Interface contacts:
Residue D1411 in the first protein is in contact with residue N4 in the second protein (closest heavy-atom distance 4.1 Å).
Residue V1361 in the first protein contacts residue S14 in the second protein (closest heavy-atom distance 4.2 Å).
Residue A345 in the first protein contacts residue S2 in the second protein (closest heavy-atom distance 3.7 Å).
Residue H1424 in the first protein contacts residue V20 in the second protein (closest heavy-atom distance 3.8 Å).
Residue A345 in the first protein interacts with residue Y3 in the second protein (closest heavy-atom distance 3.5 Å).
Residue K1362 in the first protein is in contact with residue S15 in the second protein (closest heavy-atom distance 3.7 Å).
Residue S381 in the first protein interacts with residue Y3 in the second protein (closest heavy-atom distance 3.2 Å).
Residue R1426 in the first protein is in contact with residue S14 in the second protein (closest heavy-atom distance 3.7 Å).
Residue F1425 in the first protein interacts with residue H19 in the second protein (closest heavy-atom distance 3.2 Å).
Residue A1409 in the first protein contacts residue I6 in the second protein (closest heavy-atom distance 4.3 Å).
Residue L1412 in the first protein is in contact with residue G5 in the second protein (closest heavy-atom distance 3.7 Å).
Residue N343 in the first protein is in contact with residue S2 in the second protein (closest heavy-atom distance 3.1 Å).
Residue N344 in the first protein is in contact with residue S2 in the second protein (closest heavy-atom distance 2.9 Å).
Residue E353 in the first protein contacts residue K9 in the second protein (closest heavy-atom distance 4.3 Å).
Residue L1406 in the first protein is in contact with residue Q21 in the second protein (closest heavy-atom distance 3.4 Å).
Residue N343 in the first protein interacts with residue L8 in the second protein (closest heavy-atom distance 4.0 Å).
Residue A1427 in the first protein contacts residue H19 in the second protein (closest heavy-atom distance 3.3 Å).
Residue P347 in the first protein interacts with residue Y3 in the second protein (closest heavy-atom distance 3.6 Å).
Residue D1411 in the first protein interacts with residue I6 in the second protein (closest heavy-atom distance 3.7 Å).
Residue T1365 in the first protein is in contact with residue S15 in the second protein (closest heavy-atom distance 3.3 Å).
Residue R380 in the first protein contacts residue N4 in the second protein (closest heavy-atom distance 3.2 Å).
Residue F1425 in the first protein contacts residue S23 in the second protein (closest heavy-atom distance 3.6 Å).
Residue T1430 in the first protein interacts with residue S17 in the second protein (closest heavy-atom distance 3.1 Å).
Residue T1423 in the first protein is in contact with residue S23 in the second protein (closest heavy-atom distance 2.9 Å).
Residue R1426 in the first protein contacts residue L8 in the second protein (closest heavy-atom distance 3.4 Å).
Residue I1422 in the first protein contacts residue S23 in the second protein (closest heavy-atom distance 3.1 Å).
Residue R1426 in the first protein is in contact with residue V20 in the second protein (closest heavy-atom distance 4.0 Å).
Residue K1362 in the first protein is in contact with residue S14 in the second protein (closest heavy-atom distance 3.4 Å).
Residue T1423 in the first protein is in contact with residue R22 in the second protein (closest heavy-atom distance 4.0 Å).
Residue P354 in the first protein interacts with residue K9 in the second protein (closest heavy-atom distance 3.3 Å).
Residue R1426 in the first protein is in contact with residue H19 in the second protein (closest heavy-atom distance 3.8 Å).
Residue S381 in the first protein is in contact with residue N4 in the second protein (closest heavy-atom distance 3.6 Å).
Residue G1428 in the first protein is in contact with residue T16 in the second protein (closest heavy-atom distance 3.3 Å).
Residue G1428 in the first protein is in contact with residue S15 in the second protein (closest heavy-atom distance 4.2 Å).
Residue K1362 in the first protein is in contact with residue G13 in the second protein (closest heavy-atom distance 3.3 Å).
Residue F1425 in the first protein contacts residue V20 in the second protein (closest heavy-atom distance 3.4 Å).
Residue A1427 in the first protein contacts residue S17 in the second protein (closest heavy-atom distance 3.3 Å).
Residue F352 in the first protein is in contact with residue S10 in the second protein (closest heavy-atom distance 3.7 Å).
Residue V1361 in the first protein contacts residue T16 in the second protein (closest heavy-atom distance 3.7 Å).
Residue R1426 in the first protein is in contact with residue T16 in the second protein (closest heavy-atom distance 3.8 Å).
Residue H1424 in the first protein contacts residue I6 in the second protein (closest heavy-atom distance 3.5 Å).
Residue H1424 in the first protein contacts residue Q21 in the second protein (closest heavy-atom distance 3.4 Å).
Residue H1424 in the first protein is in contact with residue S23 in the second protein (closest heavy-atom distance 4.1 Å).
Residue A1427 in the first protein contacts residue T16 in the second protein (closest heavy-atom distance 3.4 Å).
Residue R1426 in the first protein contacts residue G18 in the second protein (closest heavy-atom distance 4.3 Å).
Residue E382 in the first protein interacts with residue Y3 in the second protein (closest heavy-atom distance 3.1 Å).
Residue F1425 in the first protein is in contact with residue Q21 in the second protein (closest heavy-atom distance 2.8 Å).
Residue A1427 in the first protein contacts residue G18 in the second protein (closest heavy-atom distance 4.4 Å).
Residue F352 in the first protein is in contact with residue K9 in the second protein (closest heavy-atom distance 3.3 Å).
Residue N344 in the first protein is in contact with residue Y3 in the second protein (closest heavy-atom distance 4.3 Å).
Residue N343 in the first protein is in contact with residue K9 in the second protein (closest heavy-atom distance 2.9 Å).
Residue V1361 in the first protein interacts with residue S15 in the second protein (closest heavy-atom distance 4.1 Å).
Residue S1410 in the first protein is in contact with residue I6 in the second protein (closest heavy-atom distance 3.7 Å).
Residue H1424 in the first protein interacts with residue R22 in the second protein (closest heavy-atom distance 3.4 Å).
Residue K351 in the first protein interacts with residue G18 in the second protein (closest heavy-atom distance 4.0 Å).
Residue D1411 in the first protein contacts residue G5 in the second protein (closest heavy-atom distance 2.9 Å).
Residue P354 in the first protein is in contact with residue S10 in the second protein (closest heavy-atom distance 3.3 Å).
Residue E353 in the first protein interacts with residue K12 in the second protein (closest heavy-atom distance 2.5 Å).
Residue R380 in the first protein interacts with residue Y3 in the second protein (closest heavy-atom distance 2.6 Å).
Residue E353 in the first protein contacts residue S10 in the second protein (closest heavy-atom distance 3.3 Å).

Sequence of the second protein:
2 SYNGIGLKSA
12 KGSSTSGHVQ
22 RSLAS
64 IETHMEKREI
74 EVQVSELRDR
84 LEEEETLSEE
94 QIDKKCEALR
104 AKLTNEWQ

Sequence of the first protein:
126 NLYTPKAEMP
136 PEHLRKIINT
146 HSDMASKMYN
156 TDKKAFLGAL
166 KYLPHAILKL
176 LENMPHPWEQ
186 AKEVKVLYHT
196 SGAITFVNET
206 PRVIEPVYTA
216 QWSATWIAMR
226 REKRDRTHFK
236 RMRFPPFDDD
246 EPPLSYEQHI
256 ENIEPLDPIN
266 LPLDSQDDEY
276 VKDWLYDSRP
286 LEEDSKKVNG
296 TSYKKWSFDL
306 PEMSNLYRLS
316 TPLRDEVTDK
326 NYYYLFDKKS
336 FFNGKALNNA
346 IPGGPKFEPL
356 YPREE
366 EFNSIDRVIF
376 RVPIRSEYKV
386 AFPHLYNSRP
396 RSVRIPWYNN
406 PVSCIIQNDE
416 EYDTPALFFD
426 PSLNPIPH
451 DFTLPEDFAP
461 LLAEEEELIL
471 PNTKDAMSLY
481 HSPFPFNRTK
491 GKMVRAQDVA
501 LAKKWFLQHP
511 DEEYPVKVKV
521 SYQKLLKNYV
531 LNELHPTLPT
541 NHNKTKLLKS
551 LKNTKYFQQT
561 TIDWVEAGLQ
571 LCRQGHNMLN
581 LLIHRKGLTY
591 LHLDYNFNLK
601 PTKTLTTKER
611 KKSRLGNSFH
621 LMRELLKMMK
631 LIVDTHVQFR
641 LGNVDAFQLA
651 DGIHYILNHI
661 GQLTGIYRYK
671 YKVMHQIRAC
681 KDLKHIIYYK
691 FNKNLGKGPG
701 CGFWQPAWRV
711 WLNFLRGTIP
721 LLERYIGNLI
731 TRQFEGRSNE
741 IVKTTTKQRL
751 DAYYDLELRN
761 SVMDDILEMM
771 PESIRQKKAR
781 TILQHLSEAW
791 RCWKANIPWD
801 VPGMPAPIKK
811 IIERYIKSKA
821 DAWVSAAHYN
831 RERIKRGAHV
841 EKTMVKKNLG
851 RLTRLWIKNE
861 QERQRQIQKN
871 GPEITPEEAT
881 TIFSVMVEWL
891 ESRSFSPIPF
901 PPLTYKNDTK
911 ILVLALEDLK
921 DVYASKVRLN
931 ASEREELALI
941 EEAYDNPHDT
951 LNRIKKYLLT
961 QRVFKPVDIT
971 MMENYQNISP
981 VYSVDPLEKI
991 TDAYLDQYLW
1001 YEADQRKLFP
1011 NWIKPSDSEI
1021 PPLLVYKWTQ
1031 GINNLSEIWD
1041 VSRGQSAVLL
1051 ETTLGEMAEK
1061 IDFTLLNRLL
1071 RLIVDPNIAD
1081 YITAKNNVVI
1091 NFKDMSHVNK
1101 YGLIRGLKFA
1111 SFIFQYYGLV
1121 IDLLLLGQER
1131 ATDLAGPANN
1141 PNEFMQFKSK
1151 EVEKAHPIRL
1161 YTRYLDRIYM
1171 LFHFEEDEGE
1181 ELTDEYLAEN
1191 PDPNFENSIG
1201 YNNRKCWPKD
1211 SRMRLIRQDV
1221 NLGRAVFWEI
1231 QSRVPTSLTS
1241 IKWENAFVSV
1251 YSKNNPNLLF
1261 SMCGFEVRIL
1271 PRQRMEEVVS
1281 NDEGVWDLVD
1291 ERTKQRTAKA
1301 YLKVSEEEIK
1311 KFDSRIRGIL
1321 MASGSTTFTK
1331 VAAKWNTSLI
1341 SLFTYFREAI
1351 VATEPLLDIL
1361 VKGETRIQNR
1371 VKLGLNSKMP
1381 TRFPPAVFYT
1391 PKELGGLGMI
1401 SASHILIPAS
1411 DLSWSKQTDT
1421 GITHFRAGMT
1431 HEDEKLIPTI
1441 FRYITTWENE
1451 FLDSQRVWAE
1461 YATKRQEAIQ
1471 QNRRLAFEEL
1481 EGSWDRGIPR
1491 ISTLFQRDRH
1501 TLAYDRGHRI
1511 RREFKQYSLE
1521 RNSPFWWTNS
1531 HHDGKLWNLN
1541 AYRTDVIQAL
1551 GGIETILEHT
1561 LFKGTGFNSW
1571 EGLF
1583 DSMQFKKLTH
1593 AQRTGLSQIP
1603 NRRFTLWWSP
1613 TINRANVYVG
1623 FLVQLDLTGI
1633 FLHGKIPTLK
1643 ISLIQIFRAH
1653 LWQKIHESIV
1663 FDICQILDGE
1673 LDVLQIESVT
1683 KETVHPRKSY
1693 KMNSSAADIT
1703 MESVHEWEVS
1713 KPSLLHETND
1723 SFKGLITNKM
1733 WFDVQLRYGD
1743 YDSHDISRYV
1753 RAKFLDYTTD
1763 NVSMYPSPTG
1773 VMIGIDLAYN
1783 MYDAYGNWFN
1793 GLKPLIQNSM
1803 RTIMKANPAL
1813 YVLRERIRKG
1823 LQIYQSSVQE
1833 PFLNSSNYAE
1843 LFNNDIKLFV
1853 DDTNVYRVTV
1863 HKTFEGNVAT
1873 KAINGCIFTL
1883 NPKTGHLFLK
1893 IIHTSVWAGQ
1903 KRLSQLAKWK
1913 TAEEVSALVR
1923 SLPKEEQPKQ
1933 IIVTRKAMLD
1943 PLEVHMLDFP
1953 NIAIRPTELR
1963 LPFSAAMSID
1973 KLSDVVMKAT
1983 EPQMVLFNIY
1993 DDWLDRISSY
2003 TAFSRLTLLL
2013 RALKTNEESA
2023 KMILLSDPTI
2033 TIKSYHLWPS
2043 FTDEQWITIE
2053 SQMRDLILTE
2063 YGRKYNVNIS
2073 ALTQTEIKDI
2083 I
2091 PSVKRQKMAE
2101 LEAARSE

This data describes a binding interaction between two proteins.